Sequence of the first protein:
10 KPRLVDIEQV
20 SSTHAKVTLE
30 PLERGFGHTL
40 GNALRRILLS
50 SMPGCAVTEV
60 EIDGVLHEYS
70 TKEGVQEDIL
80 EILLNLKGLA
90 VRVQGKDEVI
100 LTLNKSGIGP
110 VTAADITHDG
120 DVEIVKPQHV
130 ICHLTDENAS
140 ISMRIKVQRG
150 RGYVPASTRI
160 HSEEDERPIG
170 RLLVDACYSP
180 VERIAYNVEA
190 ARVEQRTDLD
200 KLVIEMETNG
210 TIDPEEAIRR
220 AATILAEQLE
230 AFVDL

Interface contacts:
Residue D164 in the first protein interacts with residue R106 in the second protein (closest heavy-atom distance 3.1 Å).
Residue D164 in the first protein contacts residue E104 in the second protein (closest heavy-atom distance 3.4 Å).
Residue R166 in the first protein interacts with residue E104 in the second protein (closest heavy-atom distance 3.2 Å).
Residue D164 in the first protein interacts with residue V105 in the second protein (closest heavy-atom distance 4.8 Å).
Residue R166 in the first protein contacts residue A103 in the second protein (closest heavy-atom distance 4.2 Å).

Sequence of the second protein:
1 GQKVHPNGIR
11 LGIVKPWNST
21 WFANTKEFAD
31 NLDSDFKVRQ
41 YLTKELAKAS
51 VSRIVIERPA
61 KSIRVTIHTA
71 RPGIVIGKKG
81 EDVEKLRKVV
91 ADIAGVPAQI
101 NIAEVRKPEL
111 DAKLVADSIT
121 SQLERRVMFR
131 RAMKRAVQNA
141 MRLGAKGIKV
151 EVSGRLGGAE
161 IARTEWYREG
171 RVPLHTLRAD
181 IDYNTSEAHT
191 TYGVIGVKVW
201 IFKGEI

The following describes two proteins that form a bound complex.